Sequence of chain A:
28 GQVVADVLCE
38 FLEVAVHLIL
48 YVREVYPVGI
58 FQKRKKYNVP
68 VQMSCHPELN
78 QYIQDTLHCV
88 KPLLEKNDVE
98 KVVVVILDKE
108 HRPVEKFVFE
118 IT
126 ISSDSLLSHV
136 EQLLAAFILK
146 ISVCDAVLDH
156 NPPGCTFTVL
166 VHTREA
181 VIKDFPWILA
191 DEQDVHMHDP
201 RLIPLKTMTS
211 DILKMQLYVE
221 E

Interface contacts:
Residue V164 in chain A is in contact with residue P13 in chain B (closest heavy-atom distance 3.2 Å).
Residue V166 in chain A interacts with residue P10 in chain B (closest heavy-atom distance 3.4 Å).
Residue Y79 in chain A contacts residue A17 in chain B (closest heavy-atom distance 3.5 Å).
Residue V195 in chain A contacts residue P10 in chain B (closest heavy-atom distance 4.0 Å).
Residue H73 in chain A interacts with residue P18 in chain B (closest heavy-atom distance 4.6 Å).
Residue V166 in chain A interacts with residue G9 in chain B (closest heavy-atom distance 4.8 Å).
Residue A190 in chain A contacts residue P10 in chain B (closest heavy-atom distance 2.9 Å).
Residue V166 in chain A is in contact with residue S8 in chain B (closest heavy-atom distance 4.0 Å).
Residue P54 in chain A is in contact with residue V20 in chain B (closest heavy-atom distance 4.1 Å).
Residue T83 in chain A interacts with residue P13 in chain B (closest heavy-atom distance 3.9 Å).
Residue F185 in chain A is in contact with residue P13 in chain B (closest heavy-atom distance 3.8 Å).
Residue A190 in chain A contacts residue W11 in chain B (closest heavy-atom distance 4.2 Å).
Residue T161 in chain A is in contact with residue A17 in chain B (closest heavy-atom distance 4.3 Å).
Residue P186 in chain A is in contact with residue A14 in chain B (closest heavy-atom distance 3.2 Å).
Residue P186 in chain A is in contact with residue K12 in chain B (closest heavy-atom distance 4.4 Å).
Residue E75 in chain A is in contact with residue P18 in chain B (closest heavy-atom distance 3.5 Å).
Residue E170 in chain A contacts residue S8 in chain B (closest heavy-atom distance 4.1 Å).
Residue Y53 in chain A interacts with residue V20 in chain B (closest heavy-atom distance 3.5 Å).
Residue L165 in chain A is in contact with residue W11 in chain B (closest heavy-atom distance 3.2 Å).
Residue D184 in chain A is in contact with residue K15 in chain B (closest heavy-atom distance 2.3 Å).
Residue I188 in chain A interacts with residue K12 in chain B (closest heavy-atom distance 3.1 Å).
Residue F162 in chain A is in contact with residue A17 in chain B (closest heavy-atom distance 3.5 Å).
Residue L165 in chain A contacts residue K12 in chain B (closest heavy-atom distance 3.6 Å).
Residue I57 in chain A interacts with residue V20 in chain B (closest heavy-atom distance 4.6 Å).
Residue I188 in chain A is in contact with residue A14 in chain B (closest heavy-atom distance 4.0 Å).
Residue P186 in chain A interacts with residue P13 in chain B (closest heavy-atom distance 3.9 Å).
Residue H108 in chain A contacts residue K12 in chain B (closest heavy-atom distance 4.4 Å).
Residue W187 in chain A is in contact with residue A14 in chain B (closest heavy-atom distance 4.3 Å).
Residue V164 in chain A contacts residue K12 in chain B (closest heavy-atom distance 3.4 Å).
Residue H167 in chain A contacts residue S8 in chain B (closest heavy-atom distance 3.6 Å).
Residue Y79 in chain A is in contact with residue P18 in chain B (closest heavy-atom distance 3.5 Å).
Residue R169 in chain A contacts residue S8 in chain B (closest heavy-atom distance 3.8 Å).
Residue W187 in chain A interacts with residue W11 in chain B (closest heavy-atom distance 3.6 Å).
Residue L165 in chain A interacts with residue P10 in chain B (closest heavy-atom distance 4.3 Å).
Residue I188 in chain A interacts with residue P13 in chain B (closest heavy-atom distance 4.6 Å).
Residue V164 in chain A is in contact with residue W11 in chain B (closest heavy-atom distance 3.6 Å).
Residue H73 in chain A is in contact with residue V20 in chain B (closest heavy-atom distance 3.3 Å).
Residue T163 in chain A interacts with residue K12 in chain B (closest heavy-atom distance 4.1 Å).
Residue I188 in chain A is in contact with residue W11 in chain B (closest heavy-atom distance 3.4 Å).
Residue T168 in chain A is in contact with residue W11 in chain B (closest heavy-atom distance 4.1 Å).
Residue D194 in chain A is in contact with residue K12 in chain B (closest heavy-atom distance 2.9 Å).
Residue H167 in chain A contacts residue P10 in chain B (closest heavy-atom distance 3.0 Å).
Residue Y53 in chain A interacts with residue A17 in chain B (closest heavy-atom distance 3.6 Å).
Residue F185 in chain A interacts with residue K15 in chain B (closest heavy-atom distance 4.5 Å).
Residue T163 in chain A interacts with residue P13 in chain B (closest heavy-atom distance 3.7 Å).
Residue T168 in chain A interacts with residue S8 in chain B (closest heavy-atom distance 3.1 Å).
Residue W187 in chain A contacts residue K12 in chain B (closest heavy-atom distance 3.4 Å).
Residue A190 in chain A interacts with residue K12 in chain B (closest heavy-atom distance 4.4 Å).
Residue V166 in chain A contacts residue W11 in chain B (closest heavy-atom distance 2.7 Å).
Residue L189 in chain A contacts residue G9 in chain B (closest heavy-atom distance 3.7 Å).
Residue W187 in chain A contacts residue P13 in chain B (closest heavy-atom distance 3.7 Å).
Residue H73 in chain A interacts with residue S19 in chain B (closest heavy-atom distance 3.6 Å).
Residue Y79 in chain A interacts with residue P13 in chain B (closest heavy-atom distance 3.4 Å).
Residue L189 in chain A interacts with residue W11 in chain B (closest heavy-atom distance 3.5 Å).
Residue Y79 in chain A is in contact with residue K15 in chain B (closest heavy-atom distance 2.8 Å).
Residue Y53 in chain A is in contact with residue P18 in chain B (closest heavy-atom distance 3.4 Å).
Residue L76 in chain A contacts residue P18 in chain B (closest heavy-atom distance 3.9 Å).
Residue I188 in chain A interacts with residue P10 in chain B (closest heavy-atom distance 4.4 Å).
Residue Y79 in chain A contacts residue P16 in chain B (closest heavy-atom distance 3.4 Å).
Residue L189 in chain A interacts with residue P10 in chain B (closest heavy-atom distance 3.4 Å).

This data describes a binding interaction between two proteins.

Sequence of chain B:
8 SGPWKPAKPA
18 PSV